The following describes two proteins that form a bound complex.

Sequence of the first protein:
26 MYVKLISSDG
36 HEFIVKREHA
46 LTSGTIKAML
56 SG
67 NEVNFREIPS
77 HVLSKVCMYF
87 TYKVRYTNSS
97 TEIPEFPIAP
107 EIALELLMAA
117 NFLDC

Sequence of the second protein:
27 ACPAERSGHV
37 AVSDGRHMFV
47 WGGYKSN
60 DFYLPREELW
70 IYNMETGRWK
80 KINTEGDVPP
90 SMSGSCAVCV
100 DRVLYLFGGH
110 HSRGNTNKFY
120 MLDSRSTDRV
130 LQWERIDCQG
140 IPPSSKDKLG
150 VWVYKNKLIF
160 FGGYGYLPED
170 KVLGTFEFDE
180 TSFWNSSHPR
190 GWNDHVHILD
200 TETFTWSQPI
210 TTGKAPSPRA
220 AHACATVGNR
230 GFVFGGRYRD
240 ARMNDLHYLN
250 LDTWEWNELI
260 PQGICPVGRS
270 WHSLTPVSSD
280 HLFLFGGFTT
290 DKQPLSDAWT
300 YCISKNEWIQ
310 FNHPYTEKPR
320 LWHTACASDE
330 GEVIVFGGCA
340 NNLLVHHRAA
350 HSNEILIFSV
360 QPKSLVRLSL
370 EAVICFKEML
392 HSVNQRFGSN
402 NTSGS

Interface contacts:
Residue L364 in the second protein interacts with residue Y85 in the first protein (closest heavy-atom distance 3.1 Å).
Residue P361 in the second protein contacts residue I99 in the first protein (closest heavy-atom distance 4.2 Å).
Residue V372 in the second protein is in contact with residue L110 in the first protein (closest heavy-atom distance 4.3 Å).
Residue S358 in the second protein contacts residue T97 in the first protein (closest heavy-atom distance 4.7 Å).
Residue V365 in the second protein contacts residue L113 in the first protein (closest heavy-atom distance 3.7 Å).
Residue S368 in the second protein contacts residue A109 in the first protein (closest heavy-atom distance 4.5 Å).
Residue L367 in the second protein is in contact with residue I104 in the first protein (closest heavy-atom distance 3.7 Å).
Residue F375 in the second protein is in contact with residue P106 in the first protein (closest heavy-atom distance 3.6 Å).
Residue V365 in the second protein contacts residue C121 in the first protein (closest heavy-atom distance 3.1 Å).
Residue P361 in the second protein interacts with residue T93 in the first protein (closest heavy-atom distance 3.7 Å).
Residue Q360 in the second protein interacts with residue Y92 in the first protein (closest heavy-atom distance 4.0 Å).
Residue S363 in the second protein is in contact with residue Y85 in the first protein (closest heavy-atom distance 3.1 Å).
Residue F310 in the second protein contacts residue E98 in the first protein (closest heavy-atom distance 3.9 Å).
Residue P361 in the second protein is in contact with residue K89 in the first protein (closest heavy-atom distance 3.6 Å).
Residue L379 in the second protein is in contact with residue P106 in the first protein (closest heavy-atom distance 3.4 Å).
Residue S368 in the second protein contacts residue L112 in the first protein (closest heavy-atom distance 3.3 Å).
Residue V365 in the second protein is in contact with residue A116 in the first protein (closest heavy-atom distance 3.6 Å).
Residue S368 in the second protein contacts residue L113 in the first protein (closest heavy-atom distance 3.6 Å).
Residue A371 in the second protein contacts residue I104 in the first protein (closest heavy-atom distance 3.7 Å).
Residue S368 in the second protein interacts with residue I104 in the first protein (closest heavy-atom distance 3.9 Å).
Residue S368 in the second protein is in contact with residue A116 in the first protein (closest heavy-atom distance 4.5 Å).
Residue K362 in the second protein contacts residue K89 in the first protein (closest heavy-atom distance 4.5 Å).
Residue S358 in the second protein is in contact with residue I99 in the first protein (closest heavy-atom distance 3.4 Å).
Residue L369 in the second protein interacts with residue L113 in the first protein (closest heavy-atom distance 4.0 Å).
Residue N311 in the second protein contacts residue E98 in the first protein (closest heavy-atom distance 3.4 Å).
Residue L379 in the second protein is in contact with residue A109 in the first protein (closest heavy-atom distance 4.3 Å).
Residue V372 in the second protein is in contact with residue L113 in the first protein (closest heavy-atom distance 3.8 Å).
Residue V372 in the second protein contacts residue A109 in the first protein (closest heavy-atom distance 3.9 Å).
Residue L364 in the second protein is in contact with residue L112 in the first protein (closest heavy-atom distance 4.0 Å).
Residue L364 in the second protein contacts residue I104 in the first protein (closest heavy-atom distance 4.6 Å).
Residue S277 in the second protein interacts with residue N94 in the first protein (closest heavy-atom distance 3.5 Å).
Residue F375 in the second protein is in contact with residue A105 in the first protein (closest heavy-atom distance 4.5 Å).
Residue I308 in the second protein interacts with residue S96 in the first protein (closest heavy-atom distance 3.9 Å).
Residue Q360 in the second protein interacts with residue T93 in the first protein (closest heavy-atom distance 3.5 Å).
Residue L364 in the second protein is in contact with residue C121 in the first protein (closest heavy-atom distance 3.2 Å).
Residue S363 in the second protein contacts residue C121 in the first protein (closest heavy-atom distance 3.8 Å).
Residue V365 in the second protein interacts with residue N117 in the first protein (closest heavy-atom distance 4.0 Å).
Residue M378 in the second protein contacts residue P106 in the first protein (closest heavy-atom distance 4.0 Å).
Residue F310 in the second protein is in contact with residue T97 in the first protein (closest heavy-atom distance 3.6 Å).
Residue V359 in the second protein is in contact with residue I99 in the first protein (closest heavy-atom distance 4.1 Å).
Residue A371 in the second protein interacts with residue A109 in the first protein (closest heavy-atom distance 4.0 Å).
Residue L364 in the second protein is in contact with residue F102 in the first protein (closest heavy-atom distance 3.9 Å).
Residue T299 in the second protein is in contact with residue S96 in the first protein (closest heavy-atom distance 3.8 Å).
Residue P361 in the second protein contacts residue Y88 in the first protein (closest heavy-atom distance 4.1 Å).
Residue Q309 in the second protein is in contact with residue S96 in the first protein (closest heavy-atom distance 4.3 Å).
Residue F375 in the second protein is in contact with residue I104 in the first protein (closest heavy-atom distance 4.0 Å).
Residue S358 in the second protein contacts residue E98 in the first protein (closest heavy-atom distance 4.7 Å).
Residue H280 in the second protein interacts with residue S96 in the first protein (closest heavy-atom distance 3.2 Å).
Residue L367 in the second protein interacts with residue Y88 in the first protein (closest heavy-atom distance 4.3 Å).
Residue Q360 in the second protein interacts with residue I99 in the first protein (closest heavy-atom distance 4.0 Å).
Residue L364 in the second protein is in contact with residue A116 in the first protein (closest heavy-atom distance 3.7 Å).
Residue K362 in the second protein interacts with residue Y85 in the first protein (closest heavy-atom distance 2.7 Å).
Residue L367 in the second protein contacts residue Y85 in the first protein (closest heavy-atom distance 4.0 Å).
Residue P361 in the second protein interacts with residue Y92 in the first protein (closest heavy-atom distance 3.3 Å).
Residue L367 in the second protein interacts with residue F102 in the first protein (closest heavy-atom distance 4.0 Å).
Residue H280 in the second protein contacts residue N94 in the first protein (closest heavy-atom distance 3.7 Å).
Residue L379 in the second protein is in contact with residue L110 in the first protein (closest heavy-atom distance 4.1 Å).
Residue L364 in the second protein is in contact with residue V82 in the first protein (closest heavy-atom distance 4.2 Å).
Residue Q360 in the second protein is in contact with residue N94 in the first protein (closest heavy-atom distance 2.8 Å).
Residue F310 in the second protein interacts with residue S96 in the first protein (closest heavy-atom distance 4.3 Å).